Sequence of the second protein:
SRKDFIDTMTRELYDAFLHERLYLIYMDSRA

The following describes two proteins that form a bound complex.

Residue-level contacts at the interface:
Residue L89 in the first protein interacts with residue M10 in the second protein (closest heavy-atom distance 3.8 Å).
Residue L16 in the first protein interacts with residue L14 in the second protein (closest heavy-atom distance 3.9 Å).
Residue E66 in the first protein is in contact with residue L23 in the second protein (closest heavy-atom distance 3.8 Å).
Residue M50 in the first protein interacts with residue S30 in the second protein (closest heavy-atom distance 3.7 Å).
Residue I61 in the first protein is in contact with residue Y27 in the second protein (closest heavy-atom distance 3.9 Å).
Residue R86 in the first protein is in contact with residue I7 in the second protein (closest heavy-atom distance 3.6 Å).
Residue W38 in the first protein interacts with residue I26 in the second protein (closest heavy-atom distance 4.0 Å).
Residue I85 in the first protein contacts residue T11 in the second protein (closest heavy-atom distance 3.8 Å).
Residue W38 in the first protein is in contact with residue R22 in the second protein (closest heavy-atom distance 4.0 Å).
Residue K9 in the first protein is in contact with residue M10 in the second protein (closest heavy-atom distance 3.8 Å).
Residue L89 in the first protein is in contact with residue I7 in the second protein (closest heavy-atom distance 3.8 Å).
Residue K43 in the first protein is in contact with residue I26 in the second protein (closest heavy-atom distance 3.8 Å).
Residue E90 in the first protein is in contact with residue I7 in the second protein (closest heavy-atom distance 3.6 Å).
Residue I12 in the first protein contacts residue L14 in the second protein (closest heavy-atom distance 3.8 Å).
Residue V93 in the first protein is in contact with residue F6 in the second protein (closest heavy-atom distance 4.1 Å).
Residue L70 in the first protein interacts with residue L19 in the second protein (closest heavy-atom distance 3.3 Å).
Residue Y22 in the first protein is in contact with residue F18 in the second protein (closest heavy-atom distance 3.5 Å).
Residue L62 in the first protein contacts residue H20 in the second protein (closest heavy-atom distance 3.6 Å).
Residue W38 in the first protein interacts with residue L23 in the second protein (closest heavy-atom distance 4.1 Å).
Residue D94 in the first protein interacts with residue R3 in the second protein (closest heavy-atom distance 3.0 Å).
Residue V73 in the first protein contacts residue L19 in the second protein (closest heavy-atom distance 3.9 Å).
Residue L29 in the first protein interacts with residue L19 in the second protein (closest heavy-atom distance 3.6 Å).
Residue K47 in the first protein is in contact with residue S30 in the second protein (closest heavy-atom distance 3.1 Å).
Residue L82 in the first protein is in contact with residue Y15 in the second protein (closest heavy-atom distance 3.8 Å).
Residue Y22 in the first protein is in contact with residue E21 in the second protein (closest heavy-atom distance 2.5 Å).
Residue K9 in the first protein contacts residue E13 in the second protein (closest heavy-atom distance 3.2 Å).
Residue V93 in the first protein interacts with residue R3 in the second protein (closest heavy-atom distance 3.3 Å).
Residue S26 in the first protein interacts with residue F18 in the second protein (closest heavy-atom distance 3.6 Å).
Residue L62 in the first protein contacts residue L23 in the second protein (closest heavy-atom distance 4.0 Å).
Residue I85 in the first protein interacts with residue L14 in the second protein (closest heavy-atom distance 3.9 Å).
Residue S26 in the first protein is in contact with residue R22 in the second protein (closest heavy-atom distance 3.9 Å).
Residue E90 in the first protein interacts with residue R3 in the second protein (closest heavy-atom distance 2.7 Å).
Residue V81 in the first protein is in contact with residue Y15 in the second protein (closest heavy-atom distance 3.9 Å).
Residue V93 in the first protein contacts residue I7 in the second protein (closest heavy-atom distance 4.0 Å).
Residue T56 in the first protein contacts residue R31 in the second protein (closest heavy-atom distance 3.6 Å).
Residue T46 in the first protein interacts with residue I26 in the second protein (closest heavy-atom distance 4.0 Å).
Residue R78 in the first protein interacts with residue Y15 in the second protein (closest heavy-atom distance 3.4 Å).
Residue L29 in the first protein is in contact with residue F18 in the second protein (closest heavy-atom distance 3.8 Å).
Residue R86 in the first protein is in contact with residue T11 in the second protein (closest heavy-atom distance 4.0 Å).
Residue F58 in the first protein is in contact with residue Y24 in the second protein (closest heavy-atom distance 3.6 Å).
Residue T56 in the first protein is in contact with residue Y27 in the second protein (closest heavy-atom distance 2.8 Å).
Residue I25 in the first protein is in contact with residue F18 in the second protein (closest heavy-atom distance 3.5 Å).
Residue I85 in the first protein interacts with residue Y15 in the second protein (closest heavy-atom distance 3.8 Å).
Residue V42 in the first protein is in contact with residue L23 in the second protein (closest heavy-atom distance 3.8 Å).
Residue R78 in the first protein contacts residue R12 in the second protein (closest heavy-atom distance 3.8 Å).
Residue L82 in the first protein contacts residue T11 in the second protein (closest heavy-atom distance 3.6 Å).
Residue V42 in the first protein interacts with residue I26 in the second protein (closest heavy-atom distance 4.0 Å).
Residue N57 in the first protein interacts with residue Y27 in the second protein (closest heavy-atom distance 3.8 Å).
Residue F58 in the first protein contacts residue Y27 in the second protein (closest heavy-atom distance 3.4 Å).
Residue L89 in the first protein interacts with residue T11 in the second protein (closest heavy-atom distance 3.2 Å).
Residue E66 in the first protein is in contact with residue H20 in the second protein (closest heavy-atom distance 3.7 Å).
Residue K30 in the first protein interacts with residue R22 in the second protein (closest heavy-atom distance 3.0 Å).
Residue L89 in the first protein is in contact with residue L14 in the second protein (closest heavy-atom distance 4.0 Å).
Residue M50 in the first protein is in contact with residue R31 in the second protein (closest heavy-atom distance 3.9 Å).
Residue T46 in the first protein contacts residue S30 in the second protein (closest heavy-atom distance 3.9 Å).
Residue K43 in the first protein is in contact with residue D29 in the second protein (closest heavy-atom distance 3.6 Å).
Residue F58 in the first protein interacts with residue H20 in the second protein (closest heavy-atom distance 3.9 Å).
Residue I12 in the first protein interacts with residue M10 in the second protein (closest heavy-atom distance 3.4 Å).
Residue R86 in the first protein is in contact with residue D8 in the second protein (closest heavy-atom distance 2.5 Å).
Residue V73 in the first protein contacts residue Y15 in the second protein (closest heavy-atom distance 3.7 Å).

Sequence of the first protein:
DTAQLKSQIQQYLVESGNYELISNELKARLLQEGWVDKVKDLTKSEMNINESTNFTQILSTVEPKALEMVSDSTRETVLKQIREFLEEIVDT